This data describes a binding interaction between two proteins.

Interface contacts:
Residue Y101 in chain B contacts residue Q3 in chain A (closest heavy-atom distance 4.4 Å).
Residue Y237 in chain B is in contact with residue L6 in chain A (closest heavy-atom distance 3.8 Å).
Residue L105 in chain B interacts with residue V2 in chain A (closest heavy-atom distance 3.7 Å).
Residue Y237 in chain B contacts residue Q3 in chain A (closest heavy-atom distance 3.5 Å).
Residue S102 in chain B interacts with residue V1 in chain A (closest heavy-atom distance 3.4 Å).
Residue E232 in chain B contacts residue L6 in chain A (closest heavy-atom distance 4.8 Å).
Residue Y237 in chain B interacts with residue V2 in chain A (closest heavy-atom distance 4.9 Å).
Residue F165 in chain B interacts with residue A9 in chain A (closest heavy-atom distance 3.8 Å).
Residue V233 in chain B interacts with residue L6 in chain A (closest heavy-atom distance 4.9 Å).
Residue Y103 in chain B contacts residue A5 in chain A (closest heavy-atom distance 4.0 Å).
Residue F165 in chain B interacts with residue L6 in chain A (closest heavy-atom distance 3.7 Å).
Residue F165 in chain B interacts with residue A5 in chain A (closest heavy-atom distance 4.5 Å).
Residue Y103 in chain B contacts residue V1 in chain A (closest heavy-atom distance 3.9 Å).
Residue R231 in chain B interacts with residue V2 in chain A (closest heavy-atom distance 4.0 Å).
Residue N34 in chain B contacts residue Q3 in chain A (closest heavy-atom distance 3.9 Å).
Residue N37 in chain B is in contact with residue Q3 in chain A (closest heavy-atom distance 4.1 Å).
Residue Y236 in chain B interacts with residue Q3 in chain A (closest heavy-atom distance 2.9 Å).
Residue R231 in chain B contacts residue L6 in chain A (closest heavy-atom distance 3.7 Å).
Residue S102 in chain B is in contact with residue V2 in chain A (closest heavy-atom distance 3.8 Å).
Residue Y41 in chain B interacts with residue Q3 in chain A (closest heavy-atom distance 2.9 Å).
Residue D100 in chain B is in contact with residue V2 in chain A (closest heavy-atom distance 3.2 Å).
Residue Y101 in chain B interacts with residue V1 in chain A (closest heavy-atom distance 3.1 Å).
Residue D184 in chain B contacts residue A9 in chain A (closest heavy-atom distance 4.1 Å).
Residue Y236 in chain B is in contact with residue D7 in chain A (closest heavy-atom distance 3.8 Å).
Residue R182 in chain B is in contact with residue A5 in chain A (closest heavy-atom distance 4.3 Å).
Residue Y103 in chain B is in contact with residue V2 in chain A (closest heavy-atom distance 4.2 Å).
Residue Y41 in chain B is in contact with residue V2 in chain A (closest heavy-atom distance 4.9 Å).
Residue Y236 in chain B interacts with residue L6 in chain A (closest heavy-atom distance 4.0 Å).
Residue V233 in chain B contacts residue R10 in chain A (closest heavy-atom distance 3.4 Å).
Residue Y101 in chain B is in contact with residue V2 in chain A (closest heavy-atom distance 3.1 Å).
Residue V233 in chain B contacts residue A9 in chain A (closest heavy-atom distance 4.7 Å).
Residue S238 in chain B interacts with residue L6 in chain A (closest heavy-atom distance 4.7 Å).

Sequence of chain A:
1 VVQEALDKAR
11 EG

Sequence of chain B:
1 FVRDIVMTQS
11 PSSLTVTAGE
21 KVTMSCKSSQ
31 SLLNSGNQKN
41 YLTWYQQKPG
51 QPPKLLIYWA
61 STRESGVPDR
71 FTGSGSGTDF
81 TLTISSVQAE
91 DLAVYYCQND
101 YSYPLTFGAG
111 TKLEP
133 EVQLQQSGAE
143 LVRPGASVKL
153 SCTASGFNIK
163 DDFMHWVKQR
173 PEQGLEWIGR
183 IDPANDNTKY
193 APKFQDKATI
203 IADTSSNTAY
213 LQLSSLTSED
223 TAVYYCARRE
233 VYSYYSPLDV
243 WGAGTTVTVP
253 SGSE